The following describes two proteins that form a bound complex.

Sequence of the first protein:
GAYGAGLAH

Sequence of the second protein:
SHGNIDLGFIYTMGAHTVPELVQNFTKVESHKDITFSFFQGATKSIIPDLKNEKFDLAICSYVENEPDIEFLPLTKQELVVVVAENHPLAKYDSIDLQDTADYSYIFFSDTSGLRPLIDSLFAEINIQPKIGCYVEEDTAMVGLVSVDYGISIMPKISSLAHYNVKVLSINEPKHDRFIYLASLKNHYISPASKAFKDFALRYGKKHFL

Contacts between the two chains:
Residue L209 in the second protein contacts residue A2 in the first protein (closest heavy-atom distance 4.1 Å).
Residue L72 in the second protein contacts residue L7 in the first protein (closest heavy-atom distance 4.6 Å).
Residue F178 in the second protein contacts residue A5 in the first protein (closest heavy-atom distance 4.1 Å).
Residue L209 in the second protein interacts with residue Y3 in the first protein (closest heavy-atom distance 3.7 Å).
Residue K205 in the second protein is in contact with residue G1 in the first protein (closest heavy-atom distance 4.7 Å).
Residue K205 in the second protein contacts residue Y3 in the first protein (closest heavy-atom distance 3.1 Å).
Residue L209 in the second protein contacts residue G1 in the first protein (closest heavy-atom distance 3.8 Å).
Residue L72 in the second protein interacts with residue Y3 in the first protein (closest heavy-atom distance 3.6 Å).
Residue Y62 in the second protein contacts residue H9 in the first protein (closest heavy-atom distance 3.3 Å).
Residue P73 in the second protein contacts residue G6 in the first protein (closest heavy-atom distance 3.6 Å).
Residue Y180 in the second protein is in contact with residue L7 in the first protein (closest heavy-atom distance 4.9 Å).
Residue F71 in the second protein contacts residue L7 in the first protein (closest heavy-atom distance 4.8 Å).
Residue F178 in the second protein is in contact with residue G6 in the first protein (closest heavy-atom distance 3.7 Å).
Residue L201 in the second protein is in contact with residue Y3 in the first protein (closest heavy-atom distance 4.9 Å).
Residue Y180 in the second protein is in contact with residue H9 in the first protein (closest heavy-atom distance 3.3 Å).
Residue P73 in the second protein interacts with residue Y3 in the first protein (closest heavy-atom distance 3.4 Å).
Residue P73 in the second protein is in contact with residue L7 in the first protein (closest heavy-atom distance 3.5 Å).
Residue K76 in the second protein contacts residue A2 in the first protein (closest heavy-atom distance 4.8 Å).
Residue Y180 in the second protein is in contact with residue G6 in the first protein (closest heavy-atom distance 2.7 Å).
Residue F178 in the second protein interacts with residue A2 in the first protein (closest heavy-atom distance 3.6 Å).